Interface contacts:
Residue E5 in chain A is in contact with residue V9 in chain B (closest heavy-atom distance 4.7 Å).
Residue W12 in chain A interacts with residue P8 in chain B (closest heavy-atom distance 3.4 Å).
Residue E5 in chain A interacts with residue S11 in chain B (closest heavy-atom distance 2.5 Å).
Residue W14 in chain A is in contact with residue G2 in chain B (closest heavy-atom distance 3.9 Å).
Residue P13 in chain A contacts residue P4 in chain B (closest heavy-atom distance 3.7 Å).
Residue A105 in chain A contacts residue V3 in chain B (closest heavy-atom distance 4.9 Å).
Residue P9 in chain A interacts with residue I6 in chain B (closest heavy-atom distance 3.7 Å).
Residue W14 in chain A is in contact with residue V3 in chain B (closest heavy-atom distance 4.4 Å).
Residue Q101 in chain A is in contact with residue I6 in chain B (closest heavy-atom distance 3.8 Å).
Residue V106 in chain A interacts with residue G2 in chain B (closest heavy-atom distance 4.1 Å).
Residue V8 in chain A interacts with residue I6 in chain B (closest heavy-atom distance 4.0 Å).
Residue G10 in chain A is in contact with residue I6 in chain B (closest heavy-atom distance 4.1 Å).
Residue V8 in chain A interacts with residue V9 in chain B (closest heavy-atom distance 3.8 Å).
Residue S11 in chain A is in contact with residue I6 in chain B (closest heavy-atom distance 3.2 Å).
Residue E5 in chain A contacts residue L10 in chain B (closest heavy-atom distance 4.3 Å).
Residue C107 in chain A interacts with residue C1 in chain B (closest heavy-atom distance 2.0 Å).
Residue S100 in chain A is in contact with residue A5 in chain B (closest heavy-atom distance 4.9 Å).
Residue W12 in chain A is in contact with residue L10 in chain B (closest heavy-atom distance 3.6 Å).
Residue T102 in chain A is in contact with residue I6 in chain B (closest heavy-atom distance 4.1 Å).
Residue V8 in chain A contacts residue P8 in chain B (closest heavy-atom distance 5.0 Å).
Residue V106 in chain A is in contact with residue C1 in chain B (closest heavy-atom distance 3.7 Å).
Residue A105 in chain A interacts with residue C1 in chain B (closest heavy-atom distance 3.4 Å).
Residue S11 in chain A interacts with residue Q7 in chain B (closest heavy-atom distance 3.9 Å).
Residue Q101 in chain A interacts with residue A5 in chain B (closest heavy-atom distance 3.5 Å).
Residue S11 in chain A interacts with residue P4 in chain B (closest heavy-atom distance 3.5 Å).
Residue V122 in chain A is in contact with residue L10 in chain B (closest heavy-atom distance 3.9 Å).
Residue S11 in chain A is in contact with residue P8 in chain B (closest heavy-atom distance 3.6 Å).
Residue V8 in chain A is in contact with residue Q7 in chain B (closest heavy-atom distance 4.5 Å).
Residue S104 in chain A interacts with residue V3 in chain B (closest heavy-atom distance 5.0 Å).
Residue P13 in chain A interacts with residue A5 in chain B (closest heavy-atom distance 4.9 Å).
Residue C107 in chain A interacts with residue G2 in chain B (closest heavy-atom distance 3.6 Å).
Residue A105 in chain A interacts with residue G2 in chain B (closest heavy-atom distance 2.8 Å).
Residue W14 in chain A interacts with residue P4 in chain B (closest heavy-atom distance 3.5 Å).

Sequence of chain B:
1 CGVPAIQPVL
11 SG

The following describes two proteins that form a bound complex.

Sequence of chain A:
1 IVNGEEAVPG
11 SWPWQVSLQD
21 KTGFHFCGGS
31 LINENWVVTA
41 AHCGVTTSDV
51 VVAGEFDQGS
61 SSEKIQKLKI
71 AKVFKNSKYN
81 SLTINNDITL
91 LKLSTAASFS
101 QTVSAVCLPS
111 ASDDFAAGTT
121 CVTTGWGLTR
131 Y